The following describes two proteins that form a bound complex.

Sequence of the first protein:
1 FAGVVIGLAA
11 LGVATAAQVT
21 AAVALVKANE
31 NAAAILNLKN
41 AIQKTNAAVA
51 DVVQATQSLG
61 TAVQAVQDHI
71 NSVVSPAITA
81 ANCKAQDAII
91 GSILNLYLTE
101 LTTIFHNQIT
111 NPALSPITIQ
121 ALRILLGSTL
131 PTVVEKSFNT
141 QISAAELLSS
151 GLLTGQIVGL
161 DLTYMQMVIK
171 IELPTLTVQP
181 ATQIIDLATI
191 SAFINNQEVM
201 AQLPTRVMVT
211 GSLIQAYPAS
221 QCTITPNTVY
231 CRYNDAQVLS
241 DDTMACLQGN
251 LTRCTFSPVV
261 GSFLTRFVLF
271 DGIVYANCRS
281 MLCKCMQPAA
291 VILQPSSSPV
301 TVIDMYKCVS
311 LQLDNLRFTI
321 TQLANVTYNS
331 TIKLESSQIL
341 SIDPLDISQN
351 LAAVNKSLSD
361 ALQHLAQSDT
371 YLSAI

Residue-level contacts at the interface:
Residue C83 in the first protein interacts with residue C45 in the second protein (closest heavy-atom distance 2.0 Å).
Residue Q179 in the first protein is in contact with residue L19 in the second protein (closest heavy-atom distance 2.8 Å).
Residue T175 in the first protein is in contact with residue E24 in the second protein (closest heavy-atom distance 2.4 Å).
Residue I78 in the first protein contacts residue P41 in the second protein (closest heavy-atom distance 2.6 Å).
Residue I190 in the first protein is in contact with residue G10 in the second protein (closest heavy-atom distance 2.9 Å).
Residue Q43 in the first protein contacts residue M35 in the second protein (closest heavy-atom distance 3.2 Å).
Residue T45 in the first protein is in contact with residue T37 in the second protein (closest heavy-atom distance 3.3 Å).
Residue D186 in the first protein is in contact with residue T14 in the second protein (closest heavy-atom distance 3.0 Å).
Residue Y97 in the first protein interacts with residue Y53 in the second protein (closest heavy-atom distance 3.2 Å).
Residue T177 in the first protein contacts residue Y21 in the second protein (closest heavy-atom distance 2.5 Å).
Residue V63 in the first protein is in contact with residue K33 in the second protein (closest heavy-atom distance 2.8 Å).
Residue V63 in the first protein is in contact with residue V31 in the second protein (closest heavy-atom distance 2.8 Å).
Residue I184 in the first protein contacts residue R17 in the second protein (closest heavy-atom distance 2.8 Å).
Residue N227 in the first protein interacts with residue R17 in the second protein (closest heavy-atom distance 3.3 Å).
Residue Q179 in the first protein contacts residue Y21 in the second protein (closest heavy-atom distance 3.3 Å).
Residue N29 in the first protein contacts residue R72 in the second protein (closest heavy-atom distance 2.7 Å).
Residue N227 in the first protein interacts with residue Q18 in the second protein (closest heavy-atom distance 2.7 Å).
Residue M165 in the first protein interacts with residue L34 in the second protein (closest heavy-atom distance 3.0 Å).
Residue T61 in the first protein is in contact with residue V31 in the second protein (closest heavy-atom distance 2.8 Å).
Residue I171 in the first protein is in contact with residue A28 in the second protein (closest heavy-atom distance 2.8 Å).
Residue T228 in the first protein is in contact with residue Q18 in the second protein (closest heavy-atom distance 3.3 Å).
Residue G60 in the first protein contacts residue F29 in the second protein (closest heavy-atom distance 3.2 Å).
Residue N46 in the first protein is in contact with residue D39 in the second protein (closest heavy-atom distance 3.2 Å).
Residue K170 in the first protein is in contact with residue S27 in the second protein (closest heavy-atom distance 3.2 Å).
Residue V229 in the first protein is in contact with residue M20 in the second protein (closest heavy-atom distance 2.9 Å).
Residue D186 in the first protein is in contact with residue N15 in the second protein (closest heavy-atom distance 3.0 Å).
Residue L173 in the first protein interacts with residue S26 in the second protein (closest heavy-atom distance 2.9 Å).
Residue P76 in the first protein interacts with residue P41 in the second protein (closest heavy-atom distance 3.1 Å).
Residue Q64 in the first protein interacts with residue K33 in the second protein (closest heavy-atom distance 2.9 Å).
Residue K27 in the first protein contacts residue R80 in the second protein (closest heavy-atom distance 3.0 Å).
Residue D87 in the first protein contacts residue S49 in the second protein (closest heavy-atom distance 2.6 Å).
Residue T61 in the first protein interacts with residue F29 in the second protein (closest heavy-atom distance 3.1 Å).
Residue T225 in the first protein interacts with residue R17 in the second protein (closest heavy-atom distance 2.7 Å).
Residue T175 in the first protein is in contact with residue Y22 in the second protein (closest heavy-atom distance 3.1 Å).
Residue Y217 in the first protein is in contact with residue Y21 in the second protein (closest heavy-atom distance 3.1 Å).
Residue G91 in the first protein contacts residue S49 in the second protein (closest heavy-atom distance 3.1 Å).
Residue A113 in the first protein contacts residue N67 in the second protein (closest heavy-atom distance 3.0 Å).
Residue L247 in the first protein contacts residue D2 in the second protein (closest heavy-atom distance 3.0 Å).
Residue I169 in the first protein contacts residue I30 in the second protein (closest heavy-atom distance 2.8 Å).
Residue N111 in the first protein is in contact with residue N67 in the second protein (closest heavy-atom distance 3.1 Å).
Residue T45 in the first protein interacts with residue K33 in the second protein (closest heavy-atom distance 3.0 Å).
Residue T189 in the first protein is in contact with residue G10 in the second protein (closest heavy-atom distance 3.2 Å).
Residue V229 in the first protein interacts with residue Q18 in the second protein (closest heavy-atom distance 2.8 Å).
Residue Q43 in the first protein interacts with residue T37 in the second protein (closest heavy-atom distance 2.8 Å).
Residue V4 in the first protein is in contact with residue P77 in the second protein (closest heavy-atom distance 3.2 Å).
Residue A188 in the first protein contacts residue I12 in the second protein (closest heavy-atom distance 2.8 Å).
Residue V168 in the first protein interacts with residue I30 in the second protein (closest heavy-atom distance 3.3 Å).
Residue L25 in the first protein is in contact with residue R72 in the second protein (closest heavy-atom distance 3.0 Å).
Residue Q43 in the first protein interacts with residue K33 in the second protein (closest heavy-atom distance 3.2 Å).
Residue D87 in the first protein interacts with residue T48 in the second protein (closest heavy-atom distance 3.1 Å).
Residue V4 in the first protein is in contact with residue T78 in the second protein (closest heavy-atom distance 2.8 Å).
Residue D186 in the first protein contacts residue R17 in the second protein (closest heavy-atom distance 2.9 Å).
Residue I6 in the first protein is in contact with residue I76 in the second protein (closest heavy-atom distance 2.7 Å).
Residue M167 in the first protein interacts with residue V32 in the second protein (closest heavy-atom distance 2.8 Å).
Residue S75 in the first protein interacts with residue S40 in the second protein (closest heavy-atom distance 3.1 Å).
Residue N46 in the first protein is in contact with residue T37 in the second protein (closest heavy-atom distance 2.9 Å).
Residue I6 in the first protein contacts residue Q74 in the second protein (closest heavy-atom distance 3.2 Å).
Residue I78 in the first protein contacts residue S43 in the second protein (closest heavy-atom distance 2.6 Å).
Residue Q67 in the first protein contacts residue T37 in the second protein (closest heavy-atom distance 2.7 Å).
Residue V158 in the first protein interacts with residue R72 in the second protein (closest heavy-atom distance 2.7 Å).

Sequence of the second protein:
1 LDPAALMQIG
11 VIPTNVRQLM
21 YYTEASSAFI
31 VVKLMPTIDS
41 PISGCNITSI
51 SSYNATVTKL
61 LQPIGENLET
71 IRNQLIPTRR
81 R